Sequence of the first protein:
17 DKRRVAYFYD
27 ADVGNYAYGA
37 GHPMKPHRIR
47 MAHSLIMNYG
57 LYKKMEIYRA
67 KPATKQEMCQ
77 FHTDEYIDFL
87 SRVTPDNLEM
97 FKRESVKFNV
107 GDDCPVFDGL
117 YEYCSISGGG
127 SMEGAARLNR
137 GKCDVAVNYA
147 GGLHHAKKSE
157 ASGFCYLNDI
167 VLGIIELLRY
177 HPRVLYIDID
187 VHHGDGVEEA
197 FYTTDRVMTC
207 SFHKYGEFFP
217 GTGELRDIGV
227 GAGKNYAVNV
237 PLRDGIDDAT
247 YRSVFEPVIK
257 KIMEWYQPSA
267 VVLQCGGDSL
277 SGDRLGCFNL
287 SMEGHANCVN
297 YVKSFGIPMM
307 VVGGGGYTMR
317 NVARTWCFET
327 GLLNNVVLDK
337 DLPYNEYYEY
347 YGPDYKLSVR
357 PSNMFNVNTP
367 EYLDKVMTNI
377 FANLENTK

Sequence of the second protein:
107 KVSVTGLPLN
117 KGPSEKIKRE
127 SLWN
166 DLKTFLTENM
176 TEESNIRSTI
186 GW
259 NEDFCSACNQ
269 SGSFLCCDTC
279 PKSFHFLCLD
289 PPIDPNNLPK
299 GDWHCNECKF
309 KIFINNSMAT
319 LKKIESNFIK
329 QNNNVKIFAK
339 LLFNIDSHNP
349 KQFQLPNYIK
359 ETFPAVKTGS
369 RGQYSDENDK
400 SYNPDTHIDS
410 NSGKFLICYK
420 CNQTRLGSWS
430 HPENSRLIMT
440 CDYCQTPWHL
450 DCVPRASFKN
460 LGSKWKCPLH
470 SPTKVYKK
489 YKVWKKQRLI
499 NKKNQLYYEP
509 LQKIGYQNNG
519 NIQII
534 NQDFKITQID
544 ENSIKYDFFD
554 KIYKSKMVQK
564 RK

Contacts between the two chains:
Residue K371 in the first protein contacts residue D450 in the second protein (closest heavy-atom distance 3.6 Å).
Residue R239 in the first protein contacts residue A455 in the second protein (closest heavy-atom distance 2.6 Å).
Residue R65 in the first protein is in contact with residue S179 in the second protein (closest heavy-atom distance 3.5 Å).
Residue E213 in the first protein contacts residue N459 in the second protein (closest heavy-atom distance 3.7 Å).
Residue N54 in the first protein interacts with residue K168 in the second protein (closest heavy-atom distance 3.3 Å).
Residue E73 in the first protein contacts residue R182 in the second protein (closest heavy-atom distance 2.6 Å).
Residue E342 in the first protein contacts residue T169 in the second protein (closest heavy-atom distance 2.9 Å).
Residue E73 in the first protein interacts with residue T184 in the second protein (closest heavy-atom distance 3.0 Å).
Residue M53 in the first protein contacts residue L171 in the second protein (closest heavy-atom distance 3.5 Å).
Residue E172 in the first protein is in contact with residue S183 in the second protein (closest heavy-atom distance 3.2 Å).
Residue F361 in the first protein contacts residue E432 in the second protein (closest heavy-atom distance 3.8 Å).
Residue E367 in the first protein contacts residue R435 in the second protein (closest heavy-atom distance 3.2 Å).
Residue N54 in the first protein contacts residue L167 in the second protein (closest heavy-atom distance 3.2 Å).
Residue K67 in the first protein contacts residue R182 in the second protein (closest heavy-atom distance 2.6 Å).
Residue Y368 in the first protein is in contact with residue R454 in the second protein (closest heavy-atom distance 3.5 Å).
Residue R175 in the first protein interacts with residue S183 in the second protein (closest heavy-atom distance 3.6 Å).
Residue Q72 in the first protein contacts residue W187 in the second protein (closest heavy-atom distance 3.8 Å).
Residue M128 in the first protein interacts with residue R182 in the second protein (closest heavy-atom distance 3.5 Å).
Residue R133 in the first protein is in contact with residue S179 in the second protein (closest heavy-atom distance 2.8 Å).
Residue G56 in the first protein is in contact with residue D166 in the second protein (closest heavy-atom distance 3.6 Å).
Residue R175 in the first protein interacts with residue T184 in the second protein (closest heavy-atom distance 3.4 Å).
Residue H49 in the first protein is in contact with residue T172 in the second protein (closest heavy-atom distance 3.1 Å).
Residue E213 in the first protein contacts residue F457 in the second protein (closest heavy-atom distance 3.6 Å).
Residue R239 in the first protein interacts with residue D450 in the second protein (closest heavy-atom distance 3.6 Å).
Residue E213 in the first protein is in contact with residue L460 in the second protein (closest heavy-atom distance 3.6 Å).
Residue N54 in the first protein contacts residue T169 in the second protein (closest heavy-atom distance 3.8 Å).
Residue Y58 in the first protein interacts with residue D166 in the second protein (closest heavy-atom distance 3.7 Å).
Residue I63 in the first protein interacts with residue E177 in the second protein (closest heavy-atom distance 3.3 Å).
Residue E367 in the first protein contacts residue R424 in the second protein (closest heavy-atom distance 3.6 Å).
Residue G212 in the first protein is in contact with residue S456 in the second protein (closest heavy-atom distance 3.2 Å).
Residue Y58 in the first protein is in contact with residue L167 in the second protein (closest heavy-atom distance 3.2 Å).
Residue F361 in the first protein contacts residue P431 in the second protein (closest heavy-atom distance 3.4 Å).
Residue Y58 in the first protein contacts residue M175 in the second protein (closest heavy-atom distance 3.7 Å).
Residue R133 in the first protein interacts with residue I181 in the second protein (closest heavy-atom distance 3.8 Å).
Residue E129 in the first protein interacts with residue N180 in the second protein (closest heavy-atom distance 3.5 Å).
Residue H49 in the first protein interacts with residue T169 in the second protein (closest heavy-atom distance 3.7 Å).
Residue E129 in the first protein contacts residue R182 in the second protein (closest heavy-atom distance 2.8 Å).
Residue E129 in the first protein contacts residue S179 in the second protein (closest heavy-atom distance 3.1 Å).
Residue Y368 in the first protein contacts residue A455 in the second protein (closest heavy-atom distance 3.3 Å).
Residue I63 in the first protein interacts with residue T176 in the second protein (closest heavy-atom distance 3.4 Å).
Residue P68 in the first protein contacts residue R182 in the second protein (closest heavy-atom distance 3.7 Å).
Residue A66 in the first protein interacts with residue S179 in the second protein (closest heavy-atom distance 3.8 Å).
Residue M53 in the first protein is in contact with residue T172 in the second protein (closest heavy-atom distance 3.5 Å).
Residue R65 in the first protein interacts with residue E177 in the second protein (closest heavy-atom distance 3.3 Å).
Residue I63 in the first protein interacts with residue M175 in the second protein (closest heavy-atom distance 3.2 Å).
Residue Y55 in the first protein interacts with residue D166 in the second protein (closest heavy-atom distance 3.4 Å).
Residue K67 in the first protein interacts with residue I185 in the second protein (closest heavy-atom distance 3.7 Å).
Residue M53 in the first protein is in contact with residue L167 in the second protein (closest heavy-atom distance 2.9 Å).
Residue T365 in the first protein interacts with residue D450 in the second protein (closest heavy-atom distance 2.2 Å).
Residue K371 in the first protein interacts with residue C451 in the second protein (closest heavy-atom distance 3.2 Å).
Residue R239 in the first protein is in contact with residue R454 in the second protein (closest heavy-atom distance 2.9 Å).
Residue Y64 in the first protein contacts residue E177 in the second protein (closest heavy-atom distance 3.2 Å).
Residue K67 in the first protein interacts with residue S179 in the second protein (closest heavy-atom distance 3.4 Å).
Residue R65 in the first protein contacts residue E178 in the second protein (closest heavy-atom distance 2.8 Å).
Residue R239 in the first protein interacts with residue L449 in the second protein (closest heavy-atom distance 3.6 Å).
Residue T365 in the first protein is in contact with residue R435 in the second protein (closest heavy-atom distance 3.5 Å).
Residue R99 in the first protein contacts residue D292 in the second protein (closest heavy-atom distance 3.7 Å).
Residue Y368 in the first protein interacts with residue D450 in the second protein (closest heavy-atom distance 3.3 Å).
Residue G125 in the first protein interacts with residue R182 in the second protein (closest heavy-atom distance 3.7 Å).
Residue E129 in the first protein contacts residue I181 in the second protein (closest heavy-atom distance 3.0 Å).

This data describes a binding interaction between two proteins.